Residue-level contacts at the interface:
Residue P15 in protein 2 interacts with residue R321 in protein 1 (closest heavy-atom distance 3.3 Å).
Residue Q155 in protein 2 contacts residue A357 in protein 1 (closest heavy-atom distance 3.3 Å).
Residue D25 in protein 2 is in contact with residue Y307 in protein 1 (closest heavy-atom distance 3.5 Å).
Residue A46 in protein 2 is in contact with residue F288 in protein 1 (closest heavy-atom distance 2.8 Å).
Residue E29 in protein 2 is in contact with residue K303 in protein 1 (closest heavy-atom distance 3.2 Å).
Residue N177 in protein 2 interacts with residue N333 in protein 1 (closest heavy-atom distance 2.7 Å).
Residue Q41 in protein 2 interacts with residue Q294 in protein 1 (closest heavy-atom distance 3.1 Å).
Residue D153 in protein 2 interacts with residue R367 in protein 1 (closest heavy-atom distance 3.0 Å).
Residue G53 in protein 2 interacts with residue G280 in protein 1 (closest heavy-atom distance 3.1 Å).
Residue R55 in protein 2 is in contact with residue N278 in protein 1 (closest heavy-atom distance 2.4 Å).
Residue E33 in protein 2 interacts with residue Q304 in protein 1 (closest heavy-atom distance 2.6 Å).
Residue S36 in protein 2 interacts with residue G295 in protein 1 (closest heavy-atom distance 3.5 Å).
Residue R183 in protein 2 interacts with residue R328 in protein 1 (closest heavy-atom distance 3.4 Å).
Residue K19 in protein 2 contacts residue Q315 in protein 1 (closest heavy-atom distance 3.1 Å).
Residue Y54 in protein 2 is in contact with residue T254 in protein 1 (closest heavy-atom distance 3.0 Å).
Residue D56 in protein 2 interacts with residue N278 in protein 1 (closest heavy-atom distance 3.3 Å).
Residue L42 in protein 2 contacts residue P291 in protein 1 (closest heavy-atom distance 2.4 Å).
Residue Y54 in protein 2 is in contact with residue G255 in protein 1 (closest heavy-atom distance 3.5 Å).
Residue D176 in protein 2 interacts with residue N332 in protein 1 (closest heavy-atom distance 3.5 Å).
Residue G43 in protein 2 is in contact with residue P291 in protein 1 (closest heavy-atom distance 3.5 Å).
Residue D162 in protein 2 is in contact with residue Q346 in protein 1 (closest heavy-atom distance 2.9 Å).
Residue G53 in protein 2 contacts residue Q281 in protein 1 (closest heavy-atom distance 3.2 Å).
Residue Y54 in protein 2 interacts with residue G280 in protein 1 (closest heavy-atom distance 2.8 Å).
Residue I185 in protein 2 is in contact with residue R321 in protein 1 (closest heavy-atom distance 3.3 Å).
Residue L39 in protein 2 contacts residue Y293 in protein 1 (closest heavy-atom distance 3.4 Å).
Residue T152 in protein 2 is in contact with residue R367 in protein 1 (closest heavy-atom distance 2.5 Å).
Residue N52 in protein 2 is in contact with residue N282 in protein 1 (closest heavy-atom distance 2.8 Å).
Residue S13 in protein 2 contacts residue R321 in protein 1 (closest heavy-atom distance 2.9 Å).
Residue E33 in protein 2 is in contact with residue Q301 in protein 1 (closest heavy-atom distance 3.1 Å).
Residue D47 in protein 2 contacts residue L286 in protein 1 (closest heavy-atom distance 2.8 Å).
Residue G187 in protein 2 interacts with residue R321 in protein 1 (closest heavy-atom distance 3.4 Å).
Residue Q184 in protein 2 is in contact with residue Q325 in protein 1 (closest heavy-atom distance 3.2 Å).
Residue Q184 in protein 2 interacts with residue R321 in protein 1 (closest heavy-atom distance 3.3 Å).
Residue K30 in protein 2 interacts with residue Q304 in protein 1 (closest heavy-atom distance 3.4 Å).
Residue N173 in protein 2 is in contact with residue N332 in protein 1 (closest heavy-atom distance 3.4 Å).
Residue S51 in protein 2 contacts residue N282 in protein 1 (closest heavy-atom distance 3.2 Å).
Residue P40 in protein 2 is in contact with residue G295 in protein 1 (closest heavy-atom distance 3.5 Å).
Residue N156 in protein 2 is in contact with residue R367 in protein 1 (closest heavy-atom distance 2.2 Å).
Residue L39 in protein 2 contacts residue G295 in protein 1 (closest heavy-atom distance 3.3 Å).
Residue R18 in protein 2 contacts residue E314 in protein 1 (closest heavy-atom distance 2.6 Å).
Residue Y48 in protein 2 is in contact with residue G285 in protein 1 (closest heavy-atom distance 3.0 Å).
Residue N52 in protein 2 contacts residue Q281 in protein 1 (closest heavy-atom distance 3.2 Å).
Residue Y54 in protein 2 interacts with residue N282 in protein 1 (closest heavy-atom distance 3.1 Å).
Residue N156 in protein 2 contacts residue S354 in protein 1 (closest heavy-atom distance 2.8 Å).
Residue E16 in protein 2 interacts with residue S318 in protein 1 (closest heavy-atom distance 2.7 Å).
Residue D162 in protein 2 interacts with residue S350 in protein 1 (closest heavy-atom distance 2.6 Å).
Residue N173 in protein 2 interacts with residue N333 in protein 1 (closest heavy-atom distance 3.1 Å).
Residue R55 in protein 2 contacts residue D258 in protein 1 (closest heavy-atom distance 2.6 Å).
Residue Y48 in protein 2 contacts residue L286 in protein 1 (closest heavy-atom distance 2.9 Å).
Residue E180 in protein 2 is in contact with residue R328 in protein 1 (closest heavy-atom distance 3.4 Å).
Residue E29 in protein 2 contacts residue S300 in protein 1 (closest heavy-atom distance 2.9 Å).
Residue G45 in protein 2 contacts residue F288 in protein 1 (closest heavy-atom distance 3.4 Å).
Residue P40 in protein 2 interacts with residue Y293 in protein 1 (closest heavy-atom distance 3.1 Å).
Residue N177 in protein 2 contacts residue S329 in protein 1 (closest heavy-atom distance 3.4 Å).
Residue L44 in protein 2 contacts residue L290 in protein 1 (closest heavy-atom distance 2.8 Å).
Residue Y50 in protein 2 interacts with residue V284 in protein 1 (closest heavy-atom distance 2.7 Å).
Residue P15 in protein 2 contacts residue E314 in protein 1 (closest heavy-atom distance 3.4 Å).
Residue L42 in protein 2 interacts with residue Y293 in protein 1 (closest heavy-atom distance 2.8 Å).
Residue Y50 in protein 2 contacts residue K283 in protein 1 (closest heavy-atom distance 3.2 Å).
Residue E33 in protein 2 contacts residue S300 in protein 1 (closest heavy-atom distance 3.2 Å).

The following describes two proteins that form a bound complex.

Sequence of protein 1:
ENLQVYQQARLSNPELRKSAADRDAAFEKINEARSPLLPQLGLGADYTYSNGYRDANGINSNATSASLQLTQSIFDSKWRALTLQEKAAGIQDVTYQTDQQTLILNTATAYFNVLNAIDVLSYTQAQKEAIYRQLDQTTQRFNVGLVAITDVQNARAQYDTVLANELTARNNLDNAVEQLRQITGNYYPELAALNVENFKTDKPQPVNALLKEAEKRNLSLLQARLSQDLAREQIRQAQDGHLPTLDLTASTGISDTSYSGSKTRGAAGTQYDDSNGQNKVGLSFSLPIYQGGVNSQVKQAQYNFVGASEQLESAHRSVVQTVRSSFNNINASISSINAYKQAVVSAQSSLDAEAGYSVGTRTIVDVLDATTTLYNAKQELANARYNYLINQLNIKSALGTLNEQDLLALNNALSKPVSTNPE

Sequence of protein 2:
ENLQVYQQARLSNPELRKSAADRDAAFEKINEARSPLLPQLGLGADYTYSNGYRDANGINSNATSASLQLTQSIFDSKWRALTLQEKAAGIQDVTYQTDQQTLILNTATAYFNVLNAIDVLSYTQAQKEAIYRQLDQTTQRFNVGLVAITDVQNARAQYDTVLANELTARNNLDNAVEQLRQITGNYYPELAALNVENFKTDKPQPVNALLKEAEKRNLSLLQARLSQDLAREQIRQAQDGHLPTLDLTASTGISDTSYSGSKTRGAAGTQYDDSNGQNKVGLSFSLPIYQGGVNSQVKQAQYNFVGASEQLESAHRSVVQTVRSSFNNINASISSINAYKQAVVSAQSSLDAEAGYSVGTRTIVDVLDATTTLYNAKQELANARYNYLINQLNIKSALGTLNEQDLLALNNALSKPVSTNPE